This data describes a binding interaction between two proteins.

Sequence of protein 2:
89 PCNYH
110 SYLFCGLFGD

Residue-level contacts at the interface:
Residue D130 in protein 1 contacts residue Y92 in protein 2 (closest heavy-atom distance 4.4 Å).
Residue E129 in protein 1 is in contact with residue S110 in protein 2 (closest heavy-atom distance 3.5 Å).
Residue T122 in protein 1 contacts residue F117 in protein 2 (closest heavy-atom distance 4.1 Å).
Residue R126 in protein 1 interacts with residue F113 in protein 2 (closest heavy-atom distance 3.7 Å).
Residue L3 in protein 1 is in contact with residue G115 in protein 2 (closest heavy-atom distance 4.0 Å).
Residue L131 in protein 1 is in contact with residue Y92 in protein 2 (closest heavy-atom distance 3.5 Å).
Residue R106 in protein 1 interacts with residue Y92 in protein 2 (closest heavy-atom distance 3.3 Å).
Residue P128 in protein 1 interacts with residue Y111 in protein 2 (closest heavy-atom distance 4.1 Å).
Residue T5 in protein 1 interacts with residue F113 in protein 2 (closest heavy-atom distance 3.5 Å).
Residue F6 in protein 1 is in contact with residue F113 in protein 2 (closest heavy-atom distance 3.4 Å).
Residue I125 in protein 1 contacts residue F113 in protein 2 (closest heavy-atom distance 3.4 Å).
Residue R4 in protein 1 contacts residue F113 in protein 2 (closest heavy-atom distance 3.0 Å).
Residue F6 in protein 1 contacts residue C114 in protein 2 (closest heavy-atom distance 3.6 Å).
Residue V31 in protein 1 is in contact with residue L116 in protein 2 (closest heavy-atom distance 4.4 Å).
Residue L123 in protein 1 contacts residue L116 in protein 2 (closest heavy-atom distance 2.9 Å).
Residue M127 in protein 1 contacts residue S110 in protein 2 (closest heavy-atom distance 4.6 Å).
Residue P128 in protein 1 interacts with residue S110 in protein 2 (closest heavy-atom distance 3.5 Å).
Residue R106 in protein 1 contacts residue C90 in protein 2 (closest heavy-atom distance 4.0 Å).
Residue R126 in protein 1 contacts residue L112 in protein 2 (closest heavy-atom distance 3.5 Å).
Residue Y107 in protein 1 contacts residue C90 in protein 2 (closest heavy-atom distance 3.3 Å).
Residue S89 in protein 1 is in contact with residue C90 in protein 2 (closest heavy-atom distance 3.4 Å).
Residue T45 in protein 1 interacts with residue L116 in protein 2 (closest heavy-atom distance 3.7 Å).
Residue E57 in protein 1 interacts with residue C90 in protein 2 (closest heavy-atom distance 4.0 Å).
Residue F6 in protein 1 is in contact with residue L112 in protein 2 (closest heavy-atom distance 3.4 Å).
Residue G109 in protein 1 is in contact with residue Y111 in protein 2 (closest heavy-atom distance 3.8 Å).
Residue P1 in protein 1 is in contact with residue F117 in protein 2 (closest heavy-atom distance 3.5 Å).
Residue A44 in protein 1 contacts residue G118 in protein 2 (closest heavy-atom distance 4.5 Å).
Residue L21 in protein 1 is in contact with residue L116 in protein 2 (closest heavy-atom distance 3.8 Å).
Residue T5 in protein 1 contacts residue C114 in protein 2 (closest heavy-atom distance 4.3 Å).
Residue P128 in protein 1 is in contact with residue L112 in protein 2 (closest heavy-atom distance 4.6 Å).
Residue C58 in protein 1 is in contact with residue C90 in protein 2 (closest heavy-atom distance 2.0 Å).
Residue L3 in protein 1 contacts residue L116 in protein 2 (closest heavy-atom distance 4.2 Å).
Residue M127 in protein 1 contacts residue L112 in protein 2 (closest heavy-atom distance 2.9 Å).
Residue L121 in protein 1 contacts residue L116 in protein 2 (closest heavy-atom distance 4.8 Å).
Residue I125 in protein 1 is in contact with residue C114 in protein 2 (closest heavy-atom distance 2.8 Å).
Residue L123 in protein 1 contacts residue G115 in protein 2 (closest heavy-atom distance 3.6 Å).
Residue C144 in protein 1 contacts residue C114 in protein 2 (closest heavy-atom distance 2.0 Å).
Residue R4 in protein 1 interacts with residue G115 in protein 2 (closest heavy-atom distance 3.0 Å).
Residue E129 in protein 1 contacts residue L112 in protein 2 (closest heavy-atom distance 3.8 Å).
Residue P128 in protein 1 is in contact with residue Y92 in protein 2 (closest heavy-atom distance 4.0 Å).
Residue P1 in protein 1 is in contact with residue G118 in protein 2 (closest heavy-atom distance 4.3 Å).
Residue H2 in protein 1 contacts residue D119 in protein 2 (closest heavy-atom distance 3.0 Å).
Residue R106 in protein 1 contacts residue N91 in protein 2 (closest heavy-atom distance 3.5 Å).
Residue H2 in protein 1 contacts residue F117 in protein 2 (closest heavy-atom distance 2.8 Å).
Residue H2 in protein 1 is in contact with residue G115 in protein 2 (closest heavy-atom distance 3.9 Å).
Residue H2 in protein 1 is in contact with residue G118 in protein 2 (closest heavy-atom distance 4.1 Å).
Residue P1 in protein 1 is in contact with residue L116 in protein 2 (closest heavy-atom distance 3.8 Å).
Residue G109 in protein 1 is in contact with residue Y92 in protein 2 (closest heavy-atom distance 4.7 Å).
Residue A124 in protein 1 is in contact with residue C114 in protein 2 (closest heavy-atom distance 3.4 Å).
Residue A124 in protein 1 contacts residue G115 in protein 2 (closest heavy-atom distance 4.7 Å).
Residue H2 in protein 1 contacts residue L116 in protein 2 (closest heavy-atom distance 3.7 Å).
Residue T122 in protein 1 contacts residue L116 in protein 2 (closest heavy-atom distance 3.7 Å).
Residue I125 in protein 1 contacts residue L112 in protein 2 (closest heavy-atom distance 3.8 Å).
Residue R126 in protein 1 is in contact with residue Y111 in protein 2 (closest heavy-atom distance 3.8 Å).
Residue M127 in protein 1 contacts residue Y111 in protein 2 (closest heavy-atom distance 3.9 Å).
Residue L123 in protein 1 is in contact with residue C114 in protein 2 (closest heavy-atom distance 4.2 Å).
Residue Y107 in protein 1 is in contact with residue N91 in protein 2 (closest heavy-atom distance 4.9 Å).
Residue T43 in protein 1 is in contact with residue D119 in protein 2 (closest heavy-atom distance 4.6 Å).
Residue R4 in protein 1 interacts with residue C114 in protein 2 (closest heavy-atom distance 3.3 Å).
Residue C58 in protein 1 contacts residue P89 in protein 2 (closest heavy-atom distance 4.9 Å).

Sequence of protein 1:
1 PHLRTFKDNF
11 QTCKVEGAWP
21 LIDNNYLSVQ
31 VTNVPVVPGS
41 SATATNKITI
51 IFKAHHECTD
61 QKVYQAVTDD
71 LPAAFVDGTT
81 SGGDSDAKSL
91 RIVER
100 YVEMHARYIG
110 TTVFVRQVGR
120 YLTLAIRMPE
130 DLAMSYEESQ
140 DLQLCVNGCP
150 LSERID